This data describes a binding interaction between two proteins.

Sequence of protein 2:
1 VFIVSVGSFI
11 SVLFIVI

Interface contacts:
Residue L94 in protein 1 contacts residue F2 in protein 2 (closest heavy-atom distance 4.3 Å).
Residue L93 in protein 1 contacts residue V6 in protein 2 (closest heavy-atom distance 3.7 Å).
Residue N300 in protein 1 is in contact with residue F14 in protein 2 (closest heavy-atom distance 4.9 Å).
Residue I304 in protein 1 interacts with residue F14 in protein 2 (closest heavy-atom distance 3.5 Å).
Residue L297 in protein 1 contacts residue F14 in protein 2 (closest heavy-atom distance 3.5 Å).
Residue P83 in protein 1 contacts residue V16 in protein 2 (closest heavy-atom distance 3.7 Å).
Residue Y131 in protein 1 interacts with residue V16 in protein 2 (closest heavy-atom distance 4.9 Å).
Residue Q92 in protein 1 contacts residue S5 in protein 2 (closest heavy-atom distance 4.1 Å).
Residue Q127 in protein 1 interacts with residue L13 in protein 2 (closest heavy-atom distance 3.5 Å).
Residue Q127 in protein 1 interacts with residue V16 in protein 2 (closest heavy-atom distance 3.7 Å).
Residue L89 in protein 1 is in contact with residue F9 in protein 2 (closest heavy-atom distance 3.8 Å).
Residue L89 in protein 1 interacts with residue V12 in protein 2 (closest heavy-atom distance 4.0 Å).
Residue T86 in protein 1 is in contact with residue V12 in protein 2 (closest heavy-atom distance 3.4 Å).
Residue L79 in protein 1 is in contact with residue I15 in protein 2 (closest heavy-atom distance 3.0 Å).
Residue I123 in protein 1 contacts residue F9 in protein 2 (closest heavy-atom distance 3.8 Å).
Residue G96 in protein 1 is in contact with residue V1 in protein 2 (closest heavy-atom distance 3.2 Å).
Residue I99 in protein 1 is in contact with residue F2 in protein 2 (closest heavy-atom distance 3.5 Å).
Residue L93 in protein 1 interacts with residue F2 in protein 2 (closest heavy-atom distance 3.5 Å).
Residue S82 in protein 1 interacts with residue I15 in protein 2 (closest heavy-atom distance 4.7 Å).
Residue T378 in protein 1 contacts residue V4 in protein 2 (closest heavy-atom distance 4.0 Å).
Residue L89 in protein 1 interacts with residue S5 in protein 2 (closest heavy-atom distance 4.5 Å).
Residue S128 in protein 1 interacts with residue V16 in protein 2 (closest heavy-atom distance 4.7 Å).
Residue I100 in protein 1 interacts with residue F2 in protein 2 (closest heavy-atom distance 3.5 Å).
Residue L297 in protein 1 interacts with residue I15 in protein 2 (closest heavy-atom distance 4.2 Å).
Residue I90 in protein 1 interacts with residue F9 in protein 2 (closest heavy-atom distance 3.5 Å).
Residue L79 in protein 1 contacts residue I17 in protein 2 (closest heavy-atom distance 3.5 Å).
Residue A97 in protein 1 is in contact with residue V1 in protein 2 (closest heavy-atom distance 4.3 Å).
Residue N300 in protein 1 is in contact with residue I15 in protein 2 (closest heavy-atom distance 3.5 Å).
Residue A296 in protein 1 interacts with residue I15 in protein 2 (closest heavy-atom distance 3.9 Å).
Residue E381 in protein 1 contacts residue V4 in protein 2 (closest heavy-atom distance 3.6 Å).
Residue L93 in protein 1 is in contact with residue S5 in protein 2 (closest heavy-atom distance 3.7 Å).
Residue L93 in protein 1 is in contact with residue F9 in protein 2 (closest heavy-atom distance 3.8 Å).
Residue L297 in protein 1 interacts with residue V12 in protein 2 (closest heavy-atom distance 4.9 Å).
Residue V382 in protein 1 contacts residue V1 in protein 2 (closest heavy-atom distance 3.8 Å).
Residue G96 in protein 1 is in contact with residue S5 in protein 2 (closest heavy-atom distance 4.9 Å).
Residue L301 in protein 1 is in contact with residue F14 in protein 2 (closest heavy-atom distance 4.0 Å).
Residue L89 in protein 1 interacts with residue S8 in protein 2 (closest heavy-atom distance 3.5 Å).
Residue L297 in protein 1 interacts with residue S11 in protein 2 (closest heavy-atom distance 3.6 Å).
Residue A97 in protein 1 interacts with residue F2 in protein 2 (closest heavy-atom distance 3.7 Å).
Residue T86 in protein 1 interacts with residue V16 in protein 2 (closest heavy-atom distance 3.1 Å).
Residue Q127 in protein 1 is in contact with residue F9 in protein 2 (closest heavy-atom distance 3.8 Å).
Residue K98 in protein 1 is in contact with residue F2 in protein 2 (closest heavy-atom distance 4.3 Å).
Residue I99 in protein 1 contacts residue I3 in protein 2 (closest heavy-atom distance 4.5 Å).
Residue L79 in protein 1 contacts residue V16 in protein 2 (closest heavy-atom distance 3.5 Å).
Residue S82 in protein 1 contacts residue V16 in protein 2 (closest heavy-atom distance 4.1 Å).
Residue Y131 in protein 1 is in contact with residue I17 in protein 2 (closest heavy-atom distance 5.0 Å).
Residue I304 in protein 1 interacts with residue I17 in protein 2 (closest heavy-atom distance 4.6 Å).

Sequence of protein 1:
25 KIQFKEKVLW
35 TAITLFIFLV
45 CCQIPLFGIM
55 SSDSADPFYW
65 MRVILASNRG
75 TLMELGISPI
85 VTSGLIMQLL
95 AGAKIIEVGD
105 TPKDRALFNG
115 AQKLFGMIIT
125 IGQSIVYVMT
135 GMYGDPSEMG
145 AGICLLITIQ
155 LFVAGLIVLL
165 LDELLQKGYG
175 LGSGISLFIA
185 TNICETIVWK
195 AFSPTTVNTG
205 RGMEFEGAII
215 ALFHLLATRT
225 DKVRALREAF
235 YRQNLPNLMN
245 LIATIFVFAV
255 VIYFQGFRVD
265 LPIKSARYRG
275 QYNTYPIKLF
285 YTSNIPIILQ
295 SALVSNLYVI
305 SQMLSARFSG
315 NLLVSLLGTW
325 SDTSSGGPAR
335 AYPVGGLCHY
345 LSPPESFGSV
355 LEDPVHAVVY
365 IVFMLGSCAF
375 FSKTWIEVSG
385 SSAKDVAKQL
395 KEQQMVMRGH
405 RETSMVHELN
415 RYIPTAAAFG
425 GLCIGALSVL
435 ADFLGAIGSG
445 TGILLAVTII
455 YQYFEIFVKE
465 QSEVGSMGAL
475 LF